Contacts between the two chains:
Residue K2184 in protein 1 contacts residue E235 in protein 2 (closest heavy-atom distance 4.0 Å).
Residue V2187 in protein 1 is in contact with residue E235 in protein 2 (closest heavy-atom distance 3.0 Å).
Residue F2120 in protein 1 interacts with residue L234 in protein 2 (closest heavy-atom distance 4.0 Å).
Residue M2191 in protein 1 is in contact with residue I236 in protein 2 (closest heavy-atom distance 3.8 Å).
Residue F2485 in protein 1 contacts residue I243 in protein 2 (closest heavy-atom distance 4.4 Å).
Residue I2165 in protein 1 interacts with residue P246 in protein 2 (closest heavy-atom distance 4.2 Å).
Residue V2187 in protein 1 is in contact with residue D232 in protein 2 (closest heavy-atom distance 4.6 Å).
Residue G2190 in protein 1 is in contact with residue I236 in protein 2 (closest heavy-atom distance 4.1 Å).
Residue M2191 in protein 1 contacts residue I243 in protein 2 (closest heavy-atom distance 3.7 Å).
Residue Q2123 in protein 1 contacts residue P246 in protein 2 (closest heavy-atom distance 4.8 Å).
Residue R2126 in protein 1 interacts with residue F245 in protein 2 (closest heavy-atom distance 4.0 Å).
Residue K2184 in protein 1 is in contact with residue D232 in protein 2 (closest heavy-atom distance 2.7 Å).
Residue M2191 in protein 1 interacts with residue E239 in protein 2 (closest heavy-atom distance 3.6 Å).
Residue I2186 in protein 1 contacts residue C228 in protein 2 (closest heavy-atom distance 5.0 Å).
Residue L2127 in protein 1 contacts residue F245 in protein 2 (closest heavy-atom distance 3.8 Å).
Residue L2194 in protein 1 interacts with residue C240 in protein 2 (closest heavy-atom distance 4.2 Å).
Residue E2495 in protein 1 is in contact with residue S247 in protein 2 (closest heavy-atom distance 3.7 Å).
Residue R2169 in protein 1 contacts residue S247 in protein 2 (closest heavy-atom distance 3.0 Å).
Residue I2165 in protein 1 contacts residue S247 in protein 2 (closest heavy-atom distance 4.2 Å).
Residue F2120 in protein 1 is in contact with residue M238 in protein 2 (closest heavy-atom distance 4.0 Å).
Residue I2195 in protein 1 interacts with residue I243 in protein 2 (closest heavy-atom distance 3.7 Å).
Residue Q2123 in protein 1 contacts residue F245 in protein 2 (closest heavy-atom distance 3.2 Å).
Residue K2183 in protein 1 is in contact with residue E239 in protein 2 (closest heavy-atom distance 3.9 Å).
Residue E2495 in protein 1 is in contact with residue P246 in protein 2 (closest heavy-atom distance 3.9 Å).
Residue S2168 in protein 1 contacts residue S247 in protein 2 (closest heavy-atom distance 2.6 Å).
Residue I2186 in protein 1 is in contact with residue I236 in protein 2 (closest heavy-atom distance 4.1 Å).
Residue Q2123 in protein 1 interacts with residue C241 in protein 2 (closest heavy-atom distance 3.1 Å).
Residue F2120 in protein 1 interacts with residue C237 in protein 2 (closest heavy-atom distance 4.0 Å).
Residue I2186 in protein 1 is in contact with residue C227 in protein 2 (closest heavy-atom distance 4.2 Å).
Residue I2186 in protein 1 contacts residue D232 in protein 2 (closest heavy-atom distance 3.6 Å).
Residue K2183 in protein 1 interacts with residue E235 in protein 2 (closest heavy-atom distance 4.6 Å).
Residue M2191 in protein 1 interacts with residue C240 in protein 2 (closest heavy-atom distance 3.5 Å).
Residue N2161 in protein 1 interacts with residue P246 in protein 2 (closest heavy-atom distance 3.2 Å).
Residue I2164 in protein 1 is in contact with residue F245 in protein 2 (closest heavy-atom distance 3.6 Å).
Residue T2171 in protein 1 contacts residue M238 in protein 2 (closest heavy-atom distance 3.6 Å).
Residue V2187 in protein 1 is in contact with residue I236 in protein 2 (closest heavy-atom distance 3.4 Å).
Residue V2187 in protein 1 contacts residue E239 in protein 2 (closest heavy-atom distance 3.4 Å).
Residue I2164 in protein 1 interacts with residue P246 in protein 2 (closest heavy-atom distance 4.2 Å).
Residue H2116 in protein 1 is in contact with residue M238 in protein 2 (closest heavy-atom distance 3.3 Å).
Residue F2484 in protein 1 interacts with residue I243 in protein 2 (closest heavy-atom distance 4.4 Å).
Residue I2164 in protein 1 contacts residue S247 in protein 2 (closest heavy-atom distance 3.8 Å).
Residue F2120 in protein 1 interacts with residue C241 in protein 2 (closest heavy-atom distance 4.3 Å).
Residue L2119 in protein 1 is in contact with residue M238 in protein 2 (closest heavy-atom distance 4.1 Å).
Residue H2116 in protein 1 contacts residue L234 in protein 2 (closest heavy-atom distance 3.3 Å).

Sequence of protein 1:
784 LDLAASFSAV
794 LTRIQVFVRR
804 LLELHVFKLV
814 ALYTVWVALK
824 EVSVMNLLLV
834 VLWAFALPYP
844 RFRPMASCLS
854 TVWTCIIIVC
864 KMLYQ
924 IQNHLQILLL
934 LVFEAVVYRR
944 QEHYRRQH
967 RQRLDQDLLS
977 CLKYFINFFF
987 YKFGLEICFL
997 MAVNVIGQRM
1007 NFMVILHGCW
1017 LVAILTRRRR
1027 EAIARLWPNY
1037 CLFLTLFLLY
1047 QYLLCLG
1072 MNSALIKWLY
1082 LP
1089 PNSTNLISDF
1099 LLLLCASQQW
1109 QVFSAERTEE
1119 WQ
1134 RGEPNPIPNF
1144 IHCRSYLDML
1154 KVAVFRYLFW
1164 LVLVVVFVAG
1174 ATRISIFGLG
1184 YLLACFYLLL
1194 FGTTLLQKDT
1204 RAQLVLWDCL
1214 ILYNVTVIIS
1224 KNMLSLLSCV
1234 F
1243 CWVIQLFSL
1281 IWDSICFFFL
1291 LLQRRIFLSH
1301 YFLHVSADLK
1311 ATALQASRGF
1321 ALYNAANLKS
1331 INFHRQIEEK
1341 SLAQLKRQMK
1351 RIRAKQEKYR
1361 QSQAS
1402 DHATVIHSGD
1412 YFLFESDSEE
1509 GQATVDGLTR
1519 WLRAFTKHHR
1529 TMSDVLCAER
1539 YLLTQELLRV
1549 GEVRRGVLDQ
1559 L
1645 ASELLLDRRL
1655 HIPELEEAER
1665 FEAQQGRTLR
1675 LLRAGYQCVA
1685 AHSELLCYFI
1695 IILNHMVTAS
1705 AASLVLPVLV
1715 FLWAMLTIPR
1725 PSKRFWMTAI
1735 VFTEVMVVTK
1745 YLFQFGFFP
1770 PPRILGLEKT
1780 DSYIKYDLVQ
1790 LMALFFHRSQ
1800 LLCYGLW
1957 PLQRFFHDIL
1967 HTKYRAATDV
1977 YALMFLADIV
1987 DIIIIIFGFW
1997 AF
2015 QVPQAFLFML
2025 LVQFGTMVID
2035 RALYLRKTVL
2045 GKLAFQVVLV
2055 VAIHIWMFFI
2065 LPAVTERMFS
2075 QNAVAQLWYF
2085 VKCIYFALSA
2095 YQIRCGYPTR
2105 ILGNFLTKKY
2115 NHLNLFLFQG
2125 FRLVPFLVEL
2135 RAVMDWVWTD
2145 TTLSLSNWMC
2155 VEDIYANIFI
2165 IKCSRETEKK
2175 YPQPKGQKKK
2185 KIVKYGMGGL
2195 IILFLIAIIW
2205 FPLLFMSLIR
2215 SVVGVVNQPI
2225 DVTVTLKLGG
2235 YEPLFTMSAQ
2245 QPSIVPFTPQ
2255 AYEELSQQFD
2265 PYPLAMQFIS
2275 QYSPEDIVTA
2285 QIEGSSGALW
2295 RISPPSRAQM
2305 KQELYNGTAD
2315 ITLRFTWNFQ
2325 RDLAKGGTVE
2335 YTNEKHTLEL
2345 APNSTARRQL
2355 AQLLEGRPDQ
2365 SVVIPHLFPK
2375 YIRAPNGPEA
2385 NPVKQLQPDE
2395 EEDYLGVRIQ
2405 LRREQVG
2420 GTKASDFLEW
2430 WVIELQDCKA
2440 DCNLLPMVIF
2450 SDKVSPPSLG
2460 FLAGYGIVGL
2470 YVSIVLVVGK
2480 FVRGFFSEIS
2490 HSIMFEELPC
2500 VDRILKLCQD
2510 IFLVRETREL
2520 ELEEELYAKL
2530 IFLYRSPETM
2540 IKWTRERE

Sequence of protein 2:
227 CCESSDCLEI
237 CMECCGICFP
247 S

These two protein chains interact to form a complex.